These two protein chains interact to form a complex.

Residue-level contacts at the interface:
Residue I272 in protein 2 contacts residue Q14 in protein 1 (closest heavy-atom distance 3.6 Å).
Residue F290 in protein 2 contacts residue Y15 in protein 1 (closest heavy-atom distance 3.8 Å).
Residue C147 in protein 2 contacts residue E2 in protein 1 (closest heavy-atom distance 4.1 Å).
Residue F293 in protein 2 contacts residue Y15 in protein 1 (closest heavy-atom distance 3.7 Å).
Residue L286 in protein 2 contacts residue Y15 in protein 1 (closest heavy-atom distance 4.2 Å).
Residue F293 in protein 2 is in contact with residue I17 in protein 1 (closest heavy-atom distance 4.5 Å).
Residue I272 in protein 2 is in contact with residue G16 in protein 1 (closest heavy-atom distance 4.2 Å).
Residue F293 in protein 2 contacts residue E11 in protein 1 (closest heavy-atom distance 3.0 Å).
Residue I199 in protein 2 is in contact with residue E8 in protein 1 (closest heavy-atom distance 4.4 Å).
Residue V294 in protein 2 interacts with residue I17 in protein 1 (closest heavy-atom distance 4.8 Å).
Residue M274 in protein 2 is in contact with residue Y15 in protein 1 (closest heavy-atom distance 4.3 Å).
Residue I272 in protein 2 contacts residue Y15 in protein 1 (closest heavy-atom distance 4.2 Å).
Residue I199 in protein 2 interacts with residue I17 in protein 1 (closest heavy-atom distance 4.2 Å).
Residue A196 in protein 2 is in contact with residue F4 in protein 1 (closest heavy-atom distance 3.5 Å).
Residue S149 in protein 2 interacts with residue E2 in protein 1 (closest heavy-atom distance 4.0 Å).
Residue K200 in protein 2 interacts with residue F4 in protein 1 (closest heavy-atom distance 3.6 Å).
Residue L286 in protein 2 contacts residue Q14 in protein 1 (closest heavy-atom distance 4.7 Å).
Residue L195 in protein 2 is in contact with residue I17 in protein 1 (closest heavy-atom distance 3.9 Å).
Residue A196 in protein 2 contacts residue I18 in protein 1 (closest heavy-atom distance 4.8 Å).
Residue S133 in protein 2 contacts residue I17 in protein 1 (closest heavy-atom distance 4.6 Å).
Residue Q136 in protein 2 contacts residue I18 in protein 1 (closest heavy-atom distance 3.5 Å).
Residue P273 in protein 2 contacts residue Q14 in protein 1 (closest heavy-atom distance 4.9 Å).
Residue A196 in protein 2 is in contact with residue I17 in protein 1 (closest heavy-atom distance 3.6 Å).
Residue N132 in protein 2 is in contact with residue I18 in protein 1 (closest heavy-atom distance 4.6 Å).
Residue G289 in protein 2 contacts residue Y15 in protein 1 (closest heavy-atom distance 3.3 Å).
Residue F293 in protein 2 interacts with residue L12 in protein 1 (closest heavy-atom distance 4.3 Å).
Residue I199 in protein 2 is in contact with residue F4 in protein 1 (closest heavy-atom distance 4.3 Å).
Residue H148 in protein 2 contacts residue E2 in protein 1 (closest heavy-atom distance 2.8 Å).
Residue M274 in protein 2 is in contact with residue Q14 in protein 1 (closest heavy-atom distance 4.1 Å).
Residue S133 in protein 2 contacts residue G16 in protein 1 (closest heavy-atom distance 4.2 Å).
Residue Q136 in protein 2 contacts residue E2 in protein 1 (closest heavy-atom distance 3.4 Å).
Residue I199 in protein 2 interacts with residue L12 in protein 1 (closest heavy-atom distance 4.0 Å).
Residue I272 in protein 2 contacts residue A13 in protein 1 (closest heavy-atom distance 3.5 Å).
Residue S133 in protein 2 contacts residue I18 in protein 1 (closest heavy-atom distance 3.9 Å).
Residue M274 in protein 2 is in contact with residue G16 in protein 1 (closest heavy-atom distance 3.5 Å).
Residue N131 in protein 2 interacts with residue G16 in protein 1 (closest heavy-atom distance 3.0 Å).

Sequence of protein 1:
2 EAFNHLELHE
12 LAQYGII

Sequence of protein 2:
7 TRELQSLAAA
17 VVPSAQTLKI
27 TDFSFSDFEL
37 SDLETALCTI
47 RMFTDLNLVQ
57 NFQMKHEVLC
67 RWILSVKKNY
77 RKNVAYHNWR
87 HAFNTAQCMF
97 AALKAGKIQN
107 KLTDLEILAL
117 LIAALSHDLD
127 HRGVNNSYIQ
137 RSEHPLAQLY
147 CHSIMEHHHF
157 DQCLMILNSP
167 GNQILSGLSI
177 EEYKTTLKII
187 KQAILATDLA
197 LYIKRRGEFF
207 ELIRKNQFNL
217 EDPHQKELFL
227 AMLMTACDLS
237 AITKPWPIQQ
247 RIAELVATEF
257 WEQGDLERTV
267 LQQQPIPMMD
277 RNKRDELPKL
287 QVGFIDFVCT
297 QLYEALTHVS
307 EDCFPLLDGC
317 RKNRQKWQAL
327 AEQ